Sequence of the first protein:
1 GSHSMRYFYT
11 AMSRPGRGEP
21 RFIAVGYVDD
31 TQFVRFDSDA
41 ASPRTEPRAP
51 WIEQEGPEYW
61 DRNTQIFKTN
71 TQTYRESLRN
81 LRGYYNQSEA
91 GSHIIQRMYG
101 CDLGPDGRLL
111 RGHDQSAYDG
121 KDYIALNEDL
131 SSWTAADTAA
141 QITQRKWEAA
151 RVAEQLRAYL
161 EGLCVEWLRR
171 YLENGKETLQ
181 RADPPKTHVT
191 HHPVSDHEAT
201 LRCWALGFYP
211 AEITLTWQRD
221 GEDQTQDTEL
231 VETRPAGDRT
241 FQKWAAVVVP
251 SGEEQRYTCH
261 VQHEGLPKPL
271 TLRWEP

Sequence of the second protein:
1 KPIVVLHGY

These two protein chains interact to form a complex.

Residue-level contacts at the interface:
Residue M5 in the first protein is in contact with residue K1 in the second protein (closest heavy-atom distance 4.0 Å).
Residue T143 in the first protein interacts with residue Y9 in the second protein (closest heavy-atom distance 2.7 Å).
Residue L156 in the first protein interacts with residue L6 in the second protein (closest heavy-atom distance 4.1 Å).
Residue R62 in the first protein contacts residue K1 in the second protein (closest heavy-atom distance 3.6 Å).
Residue W147 in the first protein interacts with residue H7 in the second protein (closest heavy-atom distance 3.5 Å).
Residue Q65 in the first protein is in contact with residue V5 in the second protein (closest heavy-atom distance 4.7 Å).
Residue I66 in the first protein contacts residue P2 in the second protein (closest heavy-atom distance 4.1 Å).
Residue Y159 in the first protein is in contact with residue I3 in the second protein (closest heavy-atom distance 3.5 Å).
Residue Y159 in the first protein contacts residue P2 in the second protein (closest heavy-atom distance 3.8 Å).
Residue Y159 in the first protein is in contact with residue K1 in the second protein (closest heavy-atom distance 2.7 Å).
Residue Y7 in the first protein interacts with residue P2 in the second protein (closest heavy-atom distance 3.3 Å).
Residue K146 in the first protein interacts with residue H7 in the second protein (closest heavy-atom distance 4.1 Å).
Residue N63 in the first protein is in contact with residue P2 in the second protein (closest heavy-atom distance 3.0 Å).
Residue Q155 in the first protein contacts residue L6 in the second protein (closest heavy-atom distance 3.7 Å).
Residue T73 in the first protein interacts with residue V5 in the second protein (closest heavy-atom distance 3.7 Å).
Residue Y9 in the first protein contacts residue P2 in the second protein (closest heavy-atom distance 3.8 Å).
Residue Y99 in the first protein is in contact with residue I3 in the second protein (closest heavy-atom distance 3.1 Å).
Residue Y7 in the first protein is in contact with residue K1 in the second protein (closest heavy-atom distance 3.0 Å).
Residue R62 in the first protein is in contact with residue V4 in the second protein (closest heavy-atom distance 3.4 Å).
Residue I66 in the first protein contacts residue I3 in the second protein (closest heavy-atom distance 3.7 Å).
Residue F33 in the first protein interacts with residue K1 in the second protein (closest heavy-atom distance 4.8 Å).
Residue I66 in the first protein is in contact with residue V4 in the second protein (closest heavy-atom distance 4.2 Å).
Residue K146 in the first protein contacts residue G8 in the second protein (closest heavy-atom distance 4.2 Å).
Residue T73 in the first protein interacts with residue H7 in the second protein (closest heavy-atom distance 4.5 Å).
Residue F67 in the first protein interacts with residue P2 in the second protein (closest heavy-atom distance 3.8 Å).
Residue Y59 in the first protein contacts residue K1 in the second protein (closest heavy-atom distance 4.2 Å).
Residue K146 in the first protein is in contact with residue Y9 in the second protein (closest heavy-atom distance 3.0 Å).
Residue T73 in the first protein interacts with residue L6 in the second protein (closest heavy-atom distance 4.0 Å).
Residue Q155 in the first protein contacts residue I3 in the second protein (closest heavy-atom distance 4.1 Å).
Residue Y171 in the first protein contacts residue K1 in the second protein (closest heavy-atom distance 2.7 Å).
Residue Y74 in the first protein interacts with residue Y9 in the second protein (closest heavy-atom distance 3.7 Å).
Residue W147 in the first protein contacts residue Y9 in the second protein (closest heavy-atom distance 3.6 Å).
Residue I124 in the first protein is in contact with residue Y9 in the second protein (closest heavy-atom distance 4.5 Å).
Residue N63 in the first protein contacts residue K1 in the second protein (closest heavy-atom distance 4.4 Å).
Residue N70 in the first protein contacts residue L6 in the second protein (closest heavy-atom distance 4.8 Å).
Residue Q96 in the first protein contacts residue Y9 in the second protein (closest heavy-atom distance 4.4 Å).
Residue S77 in the first protein contacts residue Y9 in the second protein (closest heavy-atom distance 2.9 Å).
Residue N70 in the first protein interacts with residue V5 in the second protein (closest heavy-atom distance 3.8 Å).
Residue W167 in the first protein is in contact with residue K1 in the second protein (closest heavy-atom distance 3.7 Å).
Residue N80 in the first protein contacts residue Y9 in the second protein (closest heavy-atom distance 3.2 Å).
Residue L81 in the first protein contacts residue Y9 in the second protein (closest heavy-atom distance 3.4 Å).
Residue S116 in the first protein contacts residue Y9 in the second protein (closest heavy-atom distance 2.6 Å).
Residue A150 in the first protein contacts residue H7 in the second protein (closest heavy-atom distance 3.8 Å).
Residue T73 in the first protein interacts with residue G8 in the second protein (closest heavy-atom distance 3.7 Å).
Residue L156 in the first protein interacts with residue I3 in the second protein (closest heavy-atom distance 3.7 Å).
Residue Y99 in the first protein is in contact with residue P2 in the second protein (closest heavy-atom distance 3.2 Å).
Residue I95 in the first protein interacts with residue Y9 in the second protein (closest heavy-atom distance 3.9 Å).
Residue I66 in the first protein contacts residue V5 in the second protein (closest heavy-atom distance 3.3 Å).
Residue R97 in the first protein interacts with residue Y9 in the second protein (closest heavy-atom distance 3.4 Å).
Residue Q155 in the first protein contacts residue V4 in the second protein (closest heavy-atom distance 4.4 Å).
Residue T69 in the first protein is in contact with residue V5 in the second protein (closest heavy-atom distance 3.6 Å).
Residue Y123 in the first protein is in contact with residue Y9 in the second protein (closest heavy-atom distance 3.9 Å).
Residue R97 in the first protein interacts with residue H7 in the second protein (closest heavy-atom distance 4.5 Å).
Residue Y9 in the first protein is in contact with residue I3 in the second protein (closest heavy-atom distance 4.5 Å).
Residue V152 in the first protein is in contact with residue H7 in the second protein (closest heavy-atom distance 4.1 Å).
Residue S77 in the first protein interacts with residue G8 in the second protein (closest heavy-atom distance 3.5 Å).
Residue R97 in the first protein is in contact with residue L6 in the second protein (closest heavy-atom distance 3.8 Å).
Residue W147 in the first protein is in contact with residue G8 in the second protein (closest heavy-atom distance 2.9 Å).
Residue Y84 in the first protein contacts residue Y9 in the second protein (closest heavy-atom distance 2.7 Å).
Residue V152 in the first protein interacts with residue L6 in the second protein (closest heavy-atom distance 4.1 Å).